These two protein chains interact to form a complex.

Sequence of protein 1:
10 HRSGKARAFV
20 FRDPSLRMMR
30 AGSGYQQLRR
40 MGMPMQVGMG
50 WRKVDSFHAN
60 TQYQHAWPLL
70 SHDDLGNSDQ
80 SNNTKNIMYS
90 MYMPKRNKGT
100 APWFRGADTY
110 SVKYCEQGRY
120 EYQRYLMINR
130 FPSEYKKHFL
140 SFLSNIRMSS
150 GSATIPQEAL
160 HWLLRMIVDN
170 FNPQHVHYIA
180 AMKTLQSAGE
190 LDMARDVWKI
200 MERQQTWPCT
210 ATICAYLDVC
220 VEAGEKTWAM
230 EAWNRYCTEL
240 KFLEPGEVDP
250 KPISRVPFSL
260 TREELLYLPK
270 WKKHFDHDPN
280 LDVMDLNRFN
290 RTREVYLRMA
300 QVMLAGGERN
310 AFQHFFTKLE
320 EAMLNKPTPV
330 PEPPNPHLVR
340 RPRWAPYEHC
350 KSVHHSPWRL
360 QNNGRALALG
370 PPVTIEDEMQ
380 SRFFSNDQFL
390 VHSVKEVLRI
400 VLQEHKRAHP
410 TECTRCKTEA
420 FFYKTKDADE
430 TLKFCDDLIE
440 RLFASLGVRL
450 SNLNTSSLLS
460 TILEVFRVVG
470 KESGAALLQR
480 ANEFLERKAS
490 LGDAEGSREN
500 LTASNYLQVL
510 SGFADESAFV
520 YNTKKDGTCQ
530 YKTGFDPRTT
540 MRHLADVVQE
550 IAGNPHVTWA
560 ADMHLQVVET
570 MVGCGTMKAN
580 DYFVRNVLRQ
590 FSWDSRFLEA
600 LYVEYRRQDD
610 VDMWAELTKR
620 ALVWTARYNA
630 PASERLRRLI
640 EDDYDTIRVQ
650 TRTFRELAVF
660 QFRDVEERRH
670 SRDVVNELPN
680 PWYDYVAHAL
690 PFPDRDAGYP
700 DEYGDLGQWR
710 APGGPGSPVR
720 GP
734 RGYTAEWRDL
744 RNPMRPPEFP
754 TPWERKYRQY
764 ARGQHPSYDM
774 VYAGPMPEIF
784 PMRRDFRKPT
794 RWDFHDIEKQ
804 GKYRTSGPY

Interface contacts:
Residue F20 in protein 1 is in contact with residue R253 in protein 2 (closest heavy-atom distance 4.1 Å).
Residue Y771 in protein 1 contacts residue Y301 in protein 2 (closest heavy-atom distance 3.6 Å).
Residue R16 in protein 1 is in contact with residue R223 in protein 2 (closest heavy-atom distance 3.0 Å).
Residue V774 in protein 1 contacts residue I297 in protein 2 (closest heavy-atom distance 3.8 Å).
Residue W795 in protein 1 contacts residue G24 in protein 2 (closest heavy-atom distance 4.8 Å).
Residue R16 in protein 1 contacts residue G221 in protein 2 (closest heavy-atom distance 4.1 Å).
Residue F20 in protein 1 interacts with residue I254 in protein 2 (closest heavy-atom distance 4.8 Å).
Residue P23 in protein 1 contacts residue R216 in protein 2 (closest heavy-atom distance 4.8 Å).
Residue Y771 in protein 1 contacts residue E305 in protein 2 (closest heavy-atom distance 3.7 Å).
Residue F20 in protein 1 is in contact with residue N255 in protein 2 (closest heavy-atom distance 4.0 Å).
Residue R16 in protein 1 interacts with residue N261 in protein 2 (closest heavy-atom distance 2.8 Å).
Residue P769 in protein 1 contacts residue R308 in protein 2 (closest heavy-atom distance 4.1 Å).
Residue V774 in protein 1 is in contact with residue H294 in protein 2 (closest heavy-atom distance 3.4 Å).
Residue A17 in protein 1 is in contact with residue R223 in protein 2 (closest heavy-atom distance 2.4 Å).
Residue Y775 in protein 1 contacts residue I300 in protein 2 (closest heavy-atom distance 4.1 Å).
Residue S24 in protein 1 is in contact with residue P214 in protein 2 (closest heavy-atom distance 4.6 Å).
Residue Y771 in protein 1 contacts residue R308 in protein 2 (closest heavy-atom distance 3.0 Å).
Residue F20 in protein 1 is in contact with residue L225 in protein 2 (closest heavy-atom distance 3.6 Å).
Residue F20 in protein 1 contacts residue V224 in protein 2 (closest heavy-atom distance 3.8 Å).
Residue P778 in protein 1 interacts with residue Y298 in protein 2 (closest heavy-atom distance 4.0 Å).
Residue V774 in protein 1 contacts residue Y298 in protein 2 (closest heavy-atom distance 3.5 Å).
Residue G777 in protein 1 contacts residue W32 in protein 2 (closest heavy-atom distance 4.0 Å).
Residue F20 in protein 1 interacts with residue R216 in protein 2 (closest heavy-atom distance 3.4 Å).
Residue D22 in protein 1 interacts with residue P214 in protein 2 (closest heavy-atom distance 3.5 Å).
Residue V19 in protein 1 contacts residue N218 in protein 2 (closest heavy-atom distance 4.2 Å).
Residue T108 in protein 1 is in contact with residue L12 in protein 2 (closest heavy-atom distance 4.8 Å).
Residue P23 in protein 1 contacts residue P214 in protein 2 (closest heavy-atom distance 4.1 Å).
Residue G777 in protein 1 interacts with residue Y298 in protein 2 (closest heavy-atom distance 3.4 Å).
Residue Y775 in protein 1 contacts residue Y301 in protein 2 (closest heavy-atom distance 3.8 Å).
Residue Y775 in protein 1 interacts with residue L304 in protein 2 (closest heavy-atom distance 3.3 Å).
Residue R16 in protein 1 is in contact with residue L256 in protein 2 (closest heavy-atom distance 4.8 Å).
Residue R16 in protein 1 is in contact with residue P262 in protein 2 (closest heavy-atom distance 4.1 Å).
Residue V19 in protein 1 interacts with residue R216 in protein 2 (closest heavy-atom distance 4.2 Å).
Residue F20 in protein 1 is in contact with residue R223 in protein 2 (closest heavy-atom distance 3.4 Å).
Residue F20 in protein 1 interacts with residue L256 in protein 2 (closest heavy-atom distance 3.1 Å).
Residue V19 in protein 1 contacts residue V217 in protein 2 (closest heavy-atom distance 4.7 Å).
Residue Y775 in protein 1 is in contact with residue Y298 in protein 2 (closest heavy-atom distance 3.9 Å).
Residue P778 in protein 1 is in contact with residue W32 in protein 2 (closest heavy-atom distance 3.4 Å).
Residue D22 in protein 1 interacts with residue R216 in protein 2 (closest heavy-atom distance 3.4 Å).
Residue V19 in protein 1 contacts residue R223 in protein 2 (closest heavy-atom distance 4.1 Å).
Residue R16 in protein 1 is in contact with residue N255 in protein 2 (closest heavy-atom distance 3.3 Å).
Residue P23 in protein 1 interacts with residue L225 in protein 2 (closest heavy-atom distance 4.2 Å).
Residue R21 in protein 1 interacts with residue R216 in protein 2 (closest heavy-atom distance 3.7 Å).
Residue Y775 in protein 1 is in contact with residue I297 in protein 2 (closest heavy-atom distance 4.0 Å).
Residue F18 in protein 1 contacts residue N218 in protein 2 (closest heavy-atom distance 3.4 Å).
Residue R16 in protein 1 contacts residue N260 in protein 2 (closest heavy-atom distance 4.1 Å).
Residue F18 in protein 1 contacts residue R223 in protein 2 (closest heavy-atom distance 3.3 Å).
Residue Y812 in protein 1 interacts with residue M21 in protein 2 (closest heavy-atom distance 4.4 Å).
Residue A776 in protein 1 interacts with residue Y298 in protein 2 (closest heavy-atom distance 3.6 Å).

Sequence of protein 2:
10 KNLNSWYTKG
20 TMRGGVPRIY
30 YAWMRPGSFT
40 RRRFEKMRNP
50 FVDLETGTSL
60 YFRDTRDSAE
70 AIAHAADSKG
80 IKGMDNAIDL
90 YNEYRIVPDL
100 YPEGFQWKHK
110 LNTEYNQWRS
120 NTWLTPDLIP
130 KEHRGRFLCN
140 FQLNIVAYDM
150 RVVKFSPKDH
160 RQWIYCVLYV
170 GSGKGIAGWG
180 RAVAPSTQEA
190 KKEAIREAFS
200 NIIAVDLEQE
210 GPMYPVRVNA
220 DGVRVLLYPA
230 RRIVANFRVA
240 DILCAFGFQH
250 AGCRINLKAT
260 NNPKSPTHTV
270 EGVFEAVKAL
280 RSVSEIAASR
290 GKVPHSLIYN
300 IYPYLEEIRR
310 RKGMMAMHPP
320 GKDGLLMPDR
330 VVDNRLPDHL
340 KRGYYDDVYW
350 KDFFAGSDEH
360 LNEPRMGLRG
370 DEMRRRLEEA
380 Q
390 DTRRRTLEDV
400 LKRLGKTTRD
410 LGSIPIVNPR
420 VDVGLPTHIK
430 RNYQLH